This data describes a binding interaction between two proteins.

Sequence of protein 2:
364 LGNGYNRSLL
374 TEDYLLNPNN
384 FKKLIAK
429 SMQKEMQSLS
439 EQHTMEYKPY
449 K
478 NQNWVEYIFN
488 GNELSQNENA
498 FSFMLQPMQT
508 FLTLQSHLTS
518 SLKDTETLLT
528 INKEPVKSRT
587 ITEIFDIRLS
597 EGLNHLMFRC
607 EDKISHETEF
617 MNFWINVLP

Sequence of protein 1:
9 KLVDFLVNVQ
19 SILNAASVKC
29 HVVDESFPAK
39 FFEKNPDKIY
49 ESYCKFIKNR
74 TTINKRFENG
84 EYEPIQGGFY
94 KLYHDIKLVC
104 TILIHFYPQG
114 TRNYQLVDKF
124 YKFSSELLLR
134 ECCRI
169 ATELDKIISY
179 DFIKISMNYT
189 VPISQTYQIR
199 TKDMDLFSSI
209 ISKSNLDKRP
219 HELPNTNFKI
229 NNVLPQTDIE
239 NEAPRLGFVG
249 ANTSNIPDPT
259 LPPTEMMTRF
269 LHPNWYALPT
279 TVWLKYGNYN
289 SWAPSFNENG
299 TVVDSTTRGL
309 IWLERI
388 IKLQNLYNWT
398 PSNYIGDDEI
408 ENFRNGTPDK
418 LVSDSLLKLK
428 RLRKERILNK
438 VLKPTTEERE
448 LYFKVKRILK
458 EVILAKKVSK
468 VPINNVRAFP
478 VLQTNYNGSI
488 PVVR

Contacts between the two chains:
Residue D236 in protein 1 interacts with residue Y445 in protein 2 (closest heavy-atom distance 3.6 Å).
Residue I176 in protein 1 contacts residue K385 in protein 2 (closest heavy-atom distance 3.6 Å).
Residue N230 in protein 1 contacts residue S499 in protein 2 (closest heavy-atom distance 3.1 Å).
Residue I191 in protein 1 is in contact with residue S436 in protein 2 (closest heavy-atom distance 3.6 Å).
Residue Q196 in protein 1 contacts residue W620 in protein 2 (closest heavy-atom distance 3.1 Å).
Residue I183 in protein 1 interacts with residue Q431 in protein 2 (closest heavy-atom distance 3.1 Å).
Residue T170 in protein 1 interacts with residue E483 in protein 2 (closest heavy-atom distance 3.2 Å).
Residue M185 in protein 1 interacts with residue K432 in protein 2 (closest heavy-atom distance 3.7 Å).
Residue S486 in protein 1 contacts residue N622 in protein 2 (closest heavy-atom distance 2.8 Å).
Residue Q193 in protein 1 is in contact with residue E495 in protein 2 (closest heavy-atom distance 3.0 Å).
Residue N229 in protein 1 is in contact with residue A497 in protein 2 (closest heavy-atom distance 3.4 Å).
Residue T235 in protein 1 contacts residue Y445 in protein 2 (closest heavy-atom distance 2.8 Å).
Residue F180 in protein 1 is in contact with residue S429 in protein 2 (closest heavy-atom distance 3.2 Å).
Residue L232 in protein 1 is in contact with residue S499 in protein 2 (closest heavy-atom distance 3.0 Å).
Residue V189 in protein 1 contacts residue Q435 in protein 2 (closest heavy-atom distance 3.6 Å).
Residue P488 in protein 1 is in contact with residue L599 in protein 2 (closest heavy-atom distance 3.8 Å).
Residue I183 in protein 1 interacts with residue M430 in protein 2 (closest heavy-atom distance 3.3 Å).
Residue N229 in protein 1 is in contact with residue W620 in protein 2 (closest heavy-atom distance 3.9 Å).
Residue I175 in protein 1 interacts with residue N382 in protein 2 (closest heavy-atom distance 3.8 Å).
Residue E171 in protein 1 contacts residue L379 in protein 2 (closest heavy-atom distance 3.7 Å).
Residue R217 in protein 1 is in contact with residue L364 in protein 2 (closest heavy-atom distance 3.1 Å).
Residue V231 in protein 1 contacts residue S499 in protein 2 (closest heavy-atom distance 3.4 Å).
Residue I175 in protein 1 contacts residue K385 in protein 2 (closest heavy-atom distance 3.5 Å).
Residue D179 in protein 1 is in contact with residue K385 in protein 2 (closest heavy-atom distance 3.2 Å).
Residue I191 in protein 1 is in contact with residue S438 in protein 2 (closest heavy-atom distance 3.8 Å).
Residue M185 in protein 1 contacts residue E433 in protein 2 (closest heavy-atom distance 2.9 Å).
Residue I191 in protein 1 contacts residue H441 in protein 2 (closest heavy-atom distance 3.4 Å).
Residue N484 in protein 1 contacts residue L624 in protein 2 (closest heavy-atom distance 3.4 Å).
Residue D236 in protein 1 interacts with residue Q503 in protein 2 (closest heavy-atom distance 3.5 Å).
Residue L232 in protein 1 is in contact with residue H441 in protein 2 (closest heavy-atom distance 3.8 Å).
Residue H219 in protein 1 is in contact with residue L364 in protein 2 (closest heavy-atom distance 3.9 Å).
Residue P218 in protein 1 is in contact with residue L364 in protein 2 (closest heavy-atom distance 3.1 Å).
Residue V189 in protein 1 interacts with residue L437 in protein 2 (closest heavy-atom distance 2.3 Å).
Residue L172 in protein 1 is in contact with residue E483 in protein 2 (closest heavy-atom distance 3.9 Å).
Residue L172 in protein 1 contacts residue N380 in protein 2 (closest heavy-atom distance 3.3 Å).
Residue S184 in protein 1 interacts with residue Q431 in protein 2 (closest heavy-atom distance 3.2 Å).
Residue P190 in protein 1 is in contact with residue L437 in protein 2 (closest heavy-atom distance 2.9 Å).
Residue F205 in protein 1 is in contact with residue L599 in protein 2 (closest heavy-atom distance 3.6 Å).
Residue T188 in protein 1 interacts with residue Q435 in protein 2 (closest heavy-atom distance 3.4 Å).
Residue I181 in protein 1 interacts with residue S429 in protein 2 (closest heavy-atom distance 3.1 Å).
Residue H219 in protein 1 is in contact with residue E495 in protein 2 (closest heavy-atom distance 3.1 Å).
Residue Q234 in protein 1 contacts residue M501 in protein 2 (closest heavy-atom distance 3.3 Å).
Residue K182 in protein 1 contacts residue Q431 in protein 2 (closest heavy-atom distance 3.9 Å).
Residue I176 in protein 1 interacts with residue K446 in protein 2 (closest heavy-atom distance 3.7 Å).
Residue Y187 in protein 1 is in contact with residue Q435 in protein 2 (closest heavy-atom distance 3.1 Å).
Residue I228 in protein 1 interacts with residue E495 in protein 2 (closest heavy-atom distance 3.7 Å).
Residue I228 in protein 1 is in contact with residue N494 in protein 2 (closest heavy-atom distance 3.3 Å).
Residue N230 in protein 1 interacts with residue F498 in protein 2 (closest heavy-atom distance 3.2 Å).
Residue T170 in protein 1 contacts residue L379 in protein 2 (closest heavy-atom distance 3.7 Å).
Residue N230 in protein 1 is in contact with residue E495 in protein 2 (closest heavy-atom distance 3.8 Å).
Residue V189 in protein 1 interacts with residue S436 in protein 2 (closest heavy-atom distance 3.2 Å).
Residue D203 in protein 1 is in contact with residue W620 in protein 2 (closest heavy-atom distance 3.1 Å).
Residue Y187 in protein 1 contacts residue M434 in protein 2 (closest heavy-atom distance 3.5 Å).
Residue P488 in protein 1 interacts with residue G598 in protein 2 (closest heavy-atom distance 3.8 Å).
Residue L172 in protein 1 interacts with residue K446 in protein 2 (closest heavy-atom distance 3.6 Å).
Residue N186 in protein 1 contacts residue E433 in protein 2 (closest heavy-atom distance 3.3 Å).
Residue N230 in protein 1 interacts with residue A497 in protein 2 (closest heavy-atom distance 3.3 Å).
Residue F205 in protein 1 interacts with residue W620 in protein 2 (closest heavy-atom distance 3.6 Å).
Residue N239 in protein 1 interacts with residue Q503 in protein 2 (closest heavy-atom distance 3.5 Å).
Residue V189 in protein 1 interacts with residue M434 in protein 2 (closest heavy-atom distance 3.7 Å).